Sequence of chain B:
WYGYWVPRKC

Sequence of chain A:
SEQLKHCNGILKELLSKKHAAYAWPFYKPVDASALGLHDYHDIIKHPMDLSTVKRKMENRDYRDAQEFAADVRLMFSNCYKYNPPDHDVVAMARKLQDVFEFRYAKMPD

Residue-level contacts at the interface:
Residue H92 in chain A contacts residue R10 in chain B (closest heavy-atom distance 3.5 Å).
Residue M97 in chain A interacts with residue C12 in chain B (closest heavy-atom distance 3.7 Å).
Residue W29 in chain A is in contact with residue Y4 in chain B (closest heavy-atom distance 3.3 Å).
Residue D93 in chain A interacts with residue C12 in chain B (closest heavy-atom distance 2.8 Å).
Residue A96 in chain A contacts residue W1 in chain B (closest heavy-atom distance 3.9 Å).
Residue A26 in chain A contacts residue W1 in chain B (closest heavy-atom distance 3.4 Å).
Residue A26 in chain A interacts with residue G3 in chain B (closest heavy-atom distance 4.9 Å).
Residue M97 in chain A is in contact with residue W1 in chain B (closest heavy-atom distance 3.7 Å).
Residue L40 in chain A interacts with residue W5 in chain B (closest heavy-atom distance 4.3 Å).
Residue A26 in chain A interacts with residue Y2 in chain B (closest heavy-atom distance 4.8 Å).
Residue L42 in chain A is in contact with residue P8 in chain B (closest heavy-atom distance 4.8 Å).
Residue P30 in chain A interacts with residue W5 in chain B (closest heavy-atom distance 3.6 Å).
Residue Y27 in chain A is in contact with residue W1 in chain B (closest heavy-atom distance 3.8 Å).
Residue V94 in chain A interacts with residue R10 in chain B (closest heavy-atom distance 5.0 Å).
Residue D93 in chain A contacts residue K11 in chain B (closest heavy-atom distance 3.5 Å).
Residue V94 in chain A interacts with residue W5 in chain B (closest heavy-atom distance 3.6 Å).
Residue D91 in chain A contacts residue R10 in chain B (closest heavy-atom distance 5.0 Å).
Residue D93 in chain A contacts residue W1 in chain B (closest heavy-atom distance 4.6 Å).
Residue D93 in chain A interacts with residue R10 in chain B (closest heavy-atom distance 3.0 Å).
Residue W29 in chain A interacts with residue G3 in chain B (closest heavy-atom distance 3.4 Å).
Residue L40 in chain A is in contact with residue P8 in chain B (closest heavy-atom distance 3.5 Å).
Residue M97 in chain A interacts with residue W5 in chain B (closest heavy-atom distance 3.6 Å).
Residue K100 in chain A is in contact with residue W1 in chain B (closest heavy-atom distance 4.2 Å).
Residue W29 in chain A contacts residue W5 in chain B (closest heavy-atom distance 3.4 Å).
Residue D93 in chain A contacts residue W5 in chain B (closest heavy-atom distance 4.3 Å).
Residue W29 in chain A interacts with residue W1 in chain B (closest heavy-atom distance 4.8 Å).

This data describes a binding interaction between two proteins.